Residue-level contacts at the interface:
Residue D1339 in the second protein contacts residue K510 in the first protein (closest heavy-atom distance 3.0 Å).
Residue D1353 in the second protein is in contact with residue T557 in the first protein (closest heavy-atom distance 3.5 Å).
Residue E1345 in the second protein is in contact with residue Y600 in the first protein (closest heavy-atom distance 2.5 Å).
Residue D336 in the second protein is in contact with residue K401 in the first protein (closest heavy-atom distance 3.6 Å).
Residue Y1331 in the second protein contacts residue L500 in the first protein (closest heavy-atom distance 3.6 Å).
Residue S339 in the second protein is in contact with residue V400 in the first protein (closest heavy-atom distance 3.1 Å).
Residue F1337 in the second protein interacts with residue E703 in the first protein (closest heavy-atom distance 3.5 Å).
Residue F1347 in the second protein is in contact with residue Y548 in the first protein (closest heavy-atom distance 3.0 Å).
Residue L1348 in the second protein interacts with residue Y503 in the first protein (closest heavy-atom distance 3.6 Å).
Residue F1335 in the second protein is in contact with residue E703 in the first protein (closest heavy-atom distance 3.5 Å).
Residue F1347 in the second protein contacts residue R550 in the first protein (closest heavy-atom distance 3.0 Å).
Residue M394 in the second protein contacts residue S566 in the first protein (closest heavy-atom distance 3.5 Å).
Residue S339 in the second protein contacts residue S399 in the first protein (closest heavy-atom distance 3.3 Å).
Residue Y399 in the second protein is in contact with residue M633 in the first protein (closest heavy-atom distance 3.1 Å).
Residue D1333 in the second protein is in contact with residue L506 in the first protein (closest heavy-atom distance 3.4 Å).
Residue D1334 in the second protein contacts residue R502 in the first protein (closest heavy-atom distance 3.1 Å).
Residue T1330 in the second protein contacts residue I498 in the first protein (closest heavy-atom distance 3.6 Å).
Residue E338 in the second protein contacts residue K401 in the first protein (closest heavy-atom distance 3.2 Å).
Residue F1337 in the second protein interacts with residue K510 in the first protein (closest heavy-atom distance 3.3 Å).
Residue Y1331 in the second protein contacts residue R502 in the first protein (closest heavy-atom distance 3.7 Å).
Residue S1295 in the second protein is in contact with residue Q230 in the first protein (closest heavy-atom distance 3.2 Å).
Residue G1342 in the second protein contacts residue Y325 in the first protein (closest heavy-atom distance 2.8 Å).
Residue Y1256 in the second protein is in contact with residue I498 in the first protein (closest heavy-atom distance 3.5 Å).
Residue R1351 in the second protein contacts residue R502 in the first protein (closest heavy-atom distance 3.3 Å).
Residue M394 in the second protein contacts residue L563 in the first protein (closest heavy-atom distance 3.1 Å).
Residue H392 in the second protein is in contact with residue E556 in the first protein (closest heavy-atom distance 3.2 Å).
Residue D1333 in the second protein contacts residue R502 in the first protein (closest heavy-atom distance 2.9 Å).
Residue Y341 in the second protein is in contact with residue V400 in the first protein (closest heavy-atom distance 3.6 Å).
Residue D1339 in the second protein interacts with residue K513 in the first protein (closest heavy-atom distance 3.2 Å).
Residue Y341 in the second protein is in contact with residue V398 in the first protein (closest heavy-atom distance 3.5 Å).
Residue C1355 in the second protein contacts residue P555 in the first protein (closest heavy-atom distance 3.5 Å).
Residue T1330 in the second protein contacts residue L500 in the first protein (closest heavy-atom distance 3.5 Å).
Residue Q1346 in the second protein interacts with residue Y325 in the first protein (closest heavy-atom distance 2.3 Å).
Residue E1306 in the second protein is in contact with residue F175 in the first protein (closest heavy-atom distance 3.2 Å).
Residue H392 in the second protein interacts with residue T557 in the first protein (closest heavy-atom distance 3.7 Å).
Residue H392 in the second protein interacts with residue F558 in the first protein (closest heavy-atom distance 3.6 Å).
Residue E321 in the second protein interacts with residue F412 in the first protein (closest heavy-atom distance 3.5 Å).
Residue E396 in the second protein is in contact with residue Y562 in the first protein (closest heavy-atom distance 3.3 Å).
Residue E396 in the second protein interacts with residue S574 in the first protein (closest heavy-atom distance 2.9 Å).
Residue Y399 in the second protein is in contact with residue Y562 in the first protein (closest heavy-atom distance 3.5 Å).
Residue Y341 in the second protein contacts residue A581 in the first protein (closest heavy-atom distance 3.4 Å).
Residue R1258 in the second protein is in contact with residue N493 in the first protein (closest heavy-atom distance 3.0 Å).
Residue D326 in the second protein contacts residue S575 in the first protein (closest heavy-atom distance 3.4 Å).
Residue Y399 in the second protein contacts residue S631 in the first protein (closest heavy-atom distance 3.6 Å).
Residue M395 in the second protein is in contact with residue Y562 in the first protein (closest heavy-atom distance 3.6 Å).
Residue D1333 in the second protein contacts residue T501 in the first protein (closest heavy-atom distance 2.9 Å).
Residue K398 in the second protein is in contact with residue E414 in the first protein (closest heavy-atom distance 2.5 Å).
Residue E1345 in the second protein contacts residue K596 in the first protein (closest heavy-atom distance 3.0 Å).
Residue R1351 in the second protein contacts residue L506 in the first protein (closest heavy-atom distance 3.2 Å).
Residue V1304 in the second protein interacts with residue K168 in the first protein (closest heavy-atom distance 3.6 Å).
Residue V1332 in the second protein is in contact with residue L500 in the first protein (closest heavy-atom distance 2.9 Å).
Residue V1289 in the second protein interacts with residue Q707 in the first protein (closest heavy-atom distance 3.5 Å).
Residue Y399 in the second protein contacts residue I634 in the first protein (closest heavy-atom distance 3.3 Å).
Residue M394 in the second protein is in contact with residue N567 in the first protein (closest heavy-atom distance 3.7 Å).
Residue Y342 in the second protein contacts residue F585 in the first protein (closest heavy-atom distance 3.3 Å).
Residue N1255 in the second protein contacts residue M497 in the first protein (closest heavy-atom distance 3.3 Å).
Residue Y341 in the second protein contacts residue F577 in the first protein (closest heavy-atom distance 3.2 Å).
Residue T1330 in the second protein interacts with residue M497 in the first protein (closest heavy-atom distance 3.5 Å).
Residue Y1354 in the second protein contacts residue P555 in the first protein (closest heavy-atom distance 3.5 Å).
Residue Y342 in the second protein interacts with residue E584 in the first protein (closest heavy-atom distance 3.6 Å).

These two protein chains interact to form a complex.

Sequence of the second protein:
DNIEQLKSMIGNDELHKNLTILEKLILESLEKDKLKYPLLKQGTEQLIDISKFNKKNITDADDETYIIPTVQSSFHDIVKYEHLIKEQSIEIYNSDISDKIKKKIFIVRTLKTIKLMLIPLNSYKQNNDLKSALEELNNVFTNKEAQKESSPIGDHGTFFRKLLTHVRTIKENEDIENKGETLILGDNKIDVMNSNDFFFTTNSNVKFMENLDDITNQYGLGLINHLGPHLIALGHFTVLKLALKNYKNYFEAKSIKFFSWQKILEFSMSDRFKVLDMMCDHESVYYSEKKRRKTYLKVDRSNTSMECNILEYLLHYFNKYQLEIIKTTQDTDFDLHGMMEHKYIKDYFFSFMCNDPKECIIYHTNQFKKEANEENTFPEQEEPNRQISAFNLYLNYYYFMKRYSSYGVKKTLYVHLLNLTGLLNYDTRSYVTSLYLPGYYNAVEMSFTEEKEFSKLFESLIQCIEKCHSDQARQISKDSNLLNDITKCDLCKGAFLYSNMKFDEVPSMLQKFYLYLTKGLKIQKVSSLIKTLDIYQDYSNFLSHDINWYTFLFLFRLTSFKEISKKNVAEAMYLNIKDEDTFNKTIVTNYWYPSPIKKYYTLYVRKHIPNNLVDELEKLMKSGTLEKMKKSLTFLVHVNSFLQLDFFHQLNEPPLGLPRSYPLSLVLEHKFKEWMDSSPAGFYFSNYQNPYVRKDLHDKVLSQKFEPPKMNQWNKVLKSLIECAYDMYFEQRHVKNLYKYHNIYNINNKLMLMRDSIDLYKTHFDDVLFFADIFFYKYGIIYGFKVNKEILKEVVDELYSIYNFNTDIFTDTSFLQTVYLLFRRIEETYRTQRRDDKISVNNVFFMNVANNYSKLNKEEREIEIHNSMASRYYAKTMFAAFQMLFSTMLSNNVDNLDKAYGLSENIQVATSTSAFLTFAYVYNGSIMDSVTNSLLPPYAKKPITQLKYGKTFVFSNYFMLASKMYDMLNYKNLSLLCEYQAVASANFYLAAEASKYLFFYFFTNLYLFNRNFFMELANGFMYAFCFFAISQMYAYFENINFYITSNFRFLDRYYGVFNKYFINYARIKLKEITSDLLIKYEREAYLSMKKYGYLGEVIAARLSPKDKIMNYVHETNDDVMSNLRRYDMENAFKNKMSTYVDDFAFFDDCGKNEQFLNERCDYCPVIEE

Sequence of the first protein:
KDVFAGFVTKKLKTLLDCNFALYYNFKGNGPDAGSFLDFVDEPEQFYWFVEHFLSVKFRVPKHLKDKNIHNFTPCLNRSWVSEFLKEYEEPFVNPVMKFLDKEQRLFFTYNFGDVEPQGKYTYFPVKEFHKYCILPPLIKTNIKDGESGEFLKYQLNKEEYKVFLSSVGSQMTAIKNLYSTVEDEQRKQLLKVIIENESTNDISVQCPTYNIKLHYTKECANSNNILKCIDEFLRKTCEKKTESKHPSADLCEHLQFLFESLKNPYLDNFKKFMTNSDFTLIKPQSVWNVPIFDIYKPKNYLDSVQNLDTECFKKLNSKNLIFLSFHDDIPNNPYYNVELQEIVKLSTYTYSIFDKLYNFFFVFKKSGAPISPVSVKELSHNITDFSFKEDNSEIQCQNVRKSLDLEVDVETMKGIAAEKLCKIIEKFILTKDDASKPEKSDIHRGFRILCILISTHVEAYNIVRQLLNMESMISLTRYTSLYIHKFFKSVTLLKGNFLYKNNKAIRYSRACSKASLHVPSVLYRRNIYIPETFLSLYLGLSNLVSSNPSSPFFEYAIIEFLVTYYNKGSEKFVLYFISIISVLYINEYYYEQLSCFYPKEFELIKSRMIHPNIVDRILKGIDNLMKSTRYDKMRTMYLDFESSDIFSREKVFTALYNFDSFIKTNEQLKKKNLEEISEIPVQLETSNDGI